Sequence of protein 1:
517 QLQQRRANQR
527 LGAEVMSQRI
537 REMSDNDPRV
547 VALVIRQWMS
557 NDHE

Contacts between the two chains:
Residue E64 in protein 2 contacts residue R522 in protein 1 (closest heavy-atom distance 3.2 Å).
Residue E64 in protein 2 is in contact with residue R521 in protein 1 (closest heavy-atom distance 3.5 Å).
Residue L69 in protein 2 is in contact with residue E530 in protein 1 (closest heavy-atom distance 4.9 Å).
Residue A63 in protein 2 contacts residue R522 in protein 1 (closest heavy-atom distance 4.9 Å).
Residue E60 in protein 2 interacts with residue R522 in protein 1 (closest heavy-atom distance 3.3 Å).

Sequence of protein 2:
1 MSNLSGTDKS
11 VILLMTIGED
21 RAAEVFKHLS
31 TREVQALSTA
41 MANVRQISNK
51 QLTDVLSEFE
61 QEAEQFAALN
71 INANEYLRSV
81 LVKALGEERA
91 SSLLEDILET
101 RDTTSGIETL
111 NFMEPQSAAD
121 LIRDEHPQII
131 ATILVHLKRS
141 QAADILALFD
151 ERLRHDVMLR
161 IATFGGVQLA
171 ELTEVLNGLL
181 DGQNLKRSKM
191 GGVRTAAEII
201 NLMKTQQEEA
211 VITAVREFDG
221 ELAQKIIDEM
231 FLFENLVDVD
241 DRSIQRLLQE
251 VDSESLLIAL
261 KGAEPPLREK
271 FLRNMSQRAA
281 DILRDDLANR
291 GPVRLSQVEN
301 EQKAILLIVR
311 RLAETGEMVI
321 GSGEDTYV

The following describes two proteins that form a bound complex.